These two protein chains interact to form a complex.

Sequence of chain B:
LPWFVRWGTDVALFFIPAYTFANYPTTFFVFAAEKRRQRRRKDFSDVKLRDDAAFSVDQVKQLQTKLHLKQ

Contacts between the two chains:
Residue E164 in chain A contacts residue K50 in chain B (closest heavy-atom distance 3.5 Å).
Residue D167 in chain A interacts with residue A56 in chain B (closest heavy-atom distance 3.3 Å).
Residue S172 in chain A is in contact with residue R43 in chain B (closest heavy-atom distance 3.7 Å).
Residue P168 in chain A interacts with residue F57 in chain B (closest heavy-atom distance 3.5 Å).
Residue P205 in chain A interacts with residue R52 in chain B (closest heavy-atom distance 3.5 Å).
Residue K221 in chain A interacts with residue K72 in chain B (closest heavy-atom distance 3.4 Å).
Residue P168 in chain A interacts with residue A55 in chain B (closest heavy-atom distance 3.9 Å).
Residue N175 in chain A contacts residue R43 in chain B (closest heavy-atom distance 3.5 Å).
Residue K224 in chain A interacts with residue R39 in chain B (closest heavy-atom distance 3.7 Å).
Residue A206 in chain A is in contact with residue A56 in chain B (closest heavy-atom distance 4.1 Å).
Residue S222 in chain A interacts with residue R39 in chain B (closest heavy-atom distance 3.5 Å).
Residue P168 in chain A interacts with residue L51 in chain B (closest heavy-atom distance 3.6 Å).
Residue D176 in chain A interacts with residue R43 in chain B (closest heavy-atom distance 3.1 Å).
Residue K165 in chain A is in contact with residue K50 in chain B (closest heavy-atom distance 3.3 Å).
Residue L171 in chain A contacts residue K44 in chain B (closest heavy-atom distance 3.8 Å).
Residue Q202 in chain A is in contact with residue R52 in chain B (closest heavy-atom distance 2.6 Å).
Residue Q219 in chain A interacts with residue L71 in chain B (closest heavy-atom distance 4.2 Å).
Residue I169 in chain A interacts with residue L65 in chain B (closest heavy-atom distance 3.7 Å).
Residue P168 in chain A is in contact with residue V59 in chain B (closest heavy-atom distance 4.0 Å).
Residue K221 in chain A contacts residue L71 in chain B (closest heavy-atom distance 3.7 Å).
Residue R178 in chain A is in contact with residue R43 in chain B (closest heavy-atom distance 4.3 Å).
Residue L212 in chain A contacts residue L69 in chain B (closest heavy-atom distance 3.3 Å).
Residue K165 in chain A interacts with residue L51 in chain B (closest heavy-atom distance 4.0 Å).
Residue D167 in chain A interacts with residue A55 in chain B (closest heavy-atom distance 3.2 Å).
Residue E179 in chain A contacts residue R42 in chain B (closest heavy-atom distance 3.2 Å).
Residue L220 in chain A contacts residue H70 in chain B (closest heavy-atom distance 3.3 Å).
Residue M166 in chain A interacts with residue L51 in chain B (closest heavy-atom distance 3.3 Å).
Residue D167 in chain A interacts with residue L51 in chain B (closest heavy-atom distance 4.1 Å).
Residue I169 in chain A is in contact with residue V62 in chain B (closest heavy-atom distance 3.7 Å).
Residue F182 in chain A interacts with residue R42 in chain B (closest heavy-atom distance 3.8 Å).
Residue L220 in chain A is in contact with residue L69 in chain B (closest heavy-atom distance 3.5 Å).
Residue L220 in chain A interacts with residue L71 in chain B (closest heavy-atom distance 2.7 Å).
Residue K165 in chain A interacts with residue R52 in chain B (closest heavy-atom distance 3.6 Å).
Residue D167 in chain A contacts residue F57 in chain B (closest heavy-atom distance 4.1 Å).
Residue M166 in chain A contacts residue R52 in chain B (closest heavy-atom distance 2.6 Å).
Residue E179 in chain A interacts with residue R39 in chain B (closest heavy-atom distance 4.0 Å).
Residue E213 in chain A is in contact with residue L69 in chain B (closest heavy-atom distance 4.2 Å).
Residue Y120 in chain A contacts residue R52 in chain B (closest heavy-atom distance 4.1 Å).
Residue K161 in chain A interacts with residue K50 in chain B (closest heavy-atom distance 3.2 Å).
Residue S172 in chain A contacts residue L71 in chain B (closest heavy-atom distance 4.0 Å).
Residue P168 in chain A interacts with residue V62 in chain B (closest heavy-atom distance 3.7 Å).
Residue N175 in chain A interacts with residue K44 in chain B (closest heavy-atom distance 3.0 Å).
Residue D167 in chain A is in contact with residue R52 in chain B (closest heavy-atom distance 4.1 Å).
Residue R178 in chain A interacts with residue K44 in chain B (closest heavy-atom distance 3.6 Å).
Residue L171 in chain A is in contact with residue D45 in chain B (closest heavy-atom distance 3.6 Å).
Residue P168 in chain A contacts residue F46 in chain B (closest heavy-atom distance 3.5 Å).
Residue L220 in chain A interacts with residue K72 in chain B (closest heavy-atom distance 4.0 Å).
Residue L171 in chain A interacts with residue F46 in chain B (closest heavy-atom distance 3.6 Å).
Residue A209 in chain A interacts with residue F57 in chain B (closest heavy-atom distance 3.5 Å).
Residue K229 in chain A is in contact with residue N25 in chain B (closest heavy-atom distance 3.9 Å).
Residue K223 in chain A is in contact with residue R39 in chain B (closest heavy-atom distance 3.5 Å).
Residue P205 in chain A is in contact with residue F57 in chain B (closest heavy-atom distance 3.4 Å).
Residue I169 in chain A interacts with residue F57 in chain B (closest heavy-atom distance 4.0 Å).
Residue R178 in chain A is in contact with residue R42 in chain B (closest heavy-atom distance 3.1 Å).
Residue F174 in chain A is in contact with residue K44 in chain B (closest heavy-atom distance 4.2 Å).
Residue S222 in chain A contacts residue K72 in chain B (closest heavy-atom distance 3.0 Å).
Residue E113 in chain A interacts with residue K44 in chain B (closest heavy-atom distance 3.7 Å).
Residue M166 in chain A is in contact with residue K50 in chain B (closest heavy-atom distance 3.1 Å).
Residue A206 in chain A contacts residue F57 in chain B (closest heavy-atom distance 3.7 Å).
Residue K224 in chain A interacts with residue E36 in chain B (closest heavy-atom distance 3.9 Å).

Sequence of chain A:
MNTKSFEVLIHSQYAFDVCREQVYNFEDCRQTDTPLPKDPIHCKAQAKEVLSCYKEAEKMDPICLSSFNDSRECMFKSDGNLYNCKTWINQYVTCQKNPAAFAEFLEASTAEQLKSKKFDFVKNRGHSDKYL